Sequence of protein 1:
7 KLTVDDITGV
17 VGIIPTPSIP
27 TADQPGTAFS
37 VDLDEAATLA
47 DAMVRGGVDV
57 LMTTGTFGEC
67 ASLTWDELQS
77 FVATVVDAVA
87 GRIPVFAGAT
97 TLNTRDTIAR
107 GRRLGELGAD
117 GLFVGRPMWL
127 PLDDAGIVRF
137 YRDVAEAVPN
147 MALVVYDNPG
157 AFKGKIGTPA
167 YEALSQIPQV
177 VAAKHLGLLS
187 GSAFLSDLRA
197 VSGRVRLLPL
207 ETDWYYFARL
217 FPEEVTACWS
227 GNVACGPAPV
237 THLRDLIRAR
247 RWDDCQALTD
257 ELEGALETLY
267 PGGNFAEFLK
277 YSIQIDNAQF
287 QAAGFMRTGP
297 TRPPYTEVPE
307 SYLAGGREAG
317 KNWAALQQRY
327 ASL

Residue-level contacts at the interface:
Residue L128 in protein 2 is in contact with residue Y301 in protein 1 (closest heavy-atom distance 3.6 Å).
Residue K276 in protein 2 contacts residue P127 in protein 1 (closest heavy-atom distance 3.5 Å).
Residue T33 in protein 2 is in contact with residue R101 in protein 1 (closest heavy-atom distance 3.0 Å).
Residue R135 in protein 2 interacts with residue T302 in protein 1 (closest heavy-atom distance 3.6 Å).
Residue Y301 in protein 2 is in contact with residue L126 in protein 1 (closest heavy-atom distance 2.7 Å).
Residue A131 in protein 2 interacts with residue E303 in protein 1 (closest heavy-atom distance 3.7 Å).
Residue P31 in protein 2 is in contact with residue R101 in protein 1 (closest heavy-atom distance 3.5 Å).
Residue A157 in protein 2 interacts with residue K159 in protein 1 (closest heavy-atom distance 2.7 Å).
Residue L126 in protein 2 contacts residue S278 in protein 1 (closest heavy-atom distance 3.7 Å).
Residue C66 in protein 2 is in contact with residue W125 in protein 1 (closest heavy-atom distance 3.5 Å).
Residue P31 in protein 2 contacts residue D139 in protein 1 (closest heavy-atom distance 3.2 Å).
Residue P300 in protein 2 contacts residue T100 in protein 1 (closest heavy-atom distance 3.4 Å).
Residue G156 in protein 2 interacts with residue K159 in protein 1 (closest heavy-atom distance 3.2 Å).
Residue P123 in protein 2 contacts residue P300 in protein 1 (closest heavy-atom distance 3.6 Å).
Residue T100 in protein 2 is in contact with residue P300 in protein 1 (closest heavy-atom distance 3.3 Å).
Residue R101 in protein 2 is in contact with residue E73 in protein 1 (closest heavy-atom distance 2.7 Å).
Residue K159 in protein 2 is in contact with residue G156 in protein 1 (closest heavy-atom distance 3.0 Å).
Residue K159 in protein 2 interacts with residue A157 in protein 1 (closest heavy-atom distance 2.8 Å).
Residue A67 in protein 2 interacts with residue N99 in protein 1 (closest heavy-atom distance 3.0 Å).
Residue S68 in protein 2 is in contact with residue N99 in protein 1 (closest heavy-atom distance 3.4 Å).
Residue L98 in protein 2 contacts residue A67 in protein 1 (closest heavy-atom distance 3.5 Å).
Residue L128 in protein 2 is in contact with residue P300 in protein 1 (closest heavy-atom distance 3.4 Å).
Residue R101 in protein 2 contacts residue A34 in protein 1 (closest heavy-atom distance 3.7 Å).
Residue P300 in protein 2 interacts with residue P123 in protein 1 (closest heavy-atom distance 3.6 Å).
Residue P123 in protein 2 interacts with residue Y301 in protein 1 (closest heavy-atom distance 3.7 Å).
Residue Y301 in protein 2 is in contact with residue W125 in protein 1 (closest heavy-atom distance 3.4 Å).
Residue D129 in protein 2 contacts residue Y277 in protein 1 (closest heavy-atom distance 2.6 Å).
Residue E73 in protein 2 is in contact with residue R101 in protein 1 (closest heavy-atom distance 2.7 Å).
Residue L126 in protein 2 is in contact with residue T62 in protein 1 (closest heavy-atom distance 3.6 Å).
Residue A157 in protein 2 is in contact with residue W125 in protein 1 (closest heavy-atom distance 3.7 Å).
Residue R101 in protein 2 is in contact with residue S68 in protein 1 (closest heavy-atom distance 2.9 Å).
Residue R101 in protein 2 contacts residue R298 in protein 1 (closest heavy-atom distance 3.6 Å).
Residue T302 in protein 2 contacts residue R135 in protein 1 (closest heavy-atom distance 3.6 Å).
Residue A67 in protein 2 is in contact with residue W125 in protein 1 (closest heavy-atom distance 3.5 Å).
Residue L126 in protein 2 interacts with residue K276 in protein 1 (closest heavy-atom distance 3.6 Å).
Residue T96 in protein 2 is in contact with residue W125 in protein 1 (closest heavy-atom distance 3.6 Å).
Residue N99 in protein 2 interacts with residue A67 in protein 1 (closest heavy-atom distance 3.1 Å).
Residue L126 in protein 2 contacts residue L275 in protein 1 (closest heavy-atom distance 3.7 Å).
Residue W125 in protein 2 contacts residue Y301 in protein 1 (closest heavy-atom distance 3.4 Å).
Residue W125 in protein 2 is in contact with residue A157 in protein 1 (closest heavy-atom distance 3.6 Å).
Residue S68 in protein 2 contacts residue R101 in protein 1 (closest heavy-atom distance 3.2 Å).
Residue Y301 in protein 2 interacts with residue P123 in protein 1 (closest heavy-atom distance 3.6 Å).
Residue Y277 in protein 2 contacts residue D129 in protein 1 (closest heavy-atom distance 2.6 Å).
Residue Y301 in protein 2 is in contact with residue L128 in protein 1 (closest heavy-atom distance 3.6 Å).
Residue R101 in protein 2 contacts residue T33 in protein 1 (closest heavy-atom distance 3.0 Å).
Residue T62 in protein 2 interacts with residue W125 in protein 1 (closest heavy-atom distance 2.9 Å).
Residue P300 in protein 2 interacts with residue L128 in protein 1 (closest heavy-atom distance 3.4 Å).
Residue T62 in protein 2 is in contact with residue L126 in protein 1 (closest heavy-atom distance 3.6 Å).
Residue W125 in protein 2 is in contact with residue A67 in protein 1 (closest heavy-atom distance 3.6 Å).
Residue T100 in protein 2 is in contact with residue P299 in protein 1 (closest heavy-atom distance 3.6 Å).
Residue L126 in protein 2 interacts with residue Y301 in protein 1 (closest heavy-atom distance 2.6 Å).
Residue A67 in protein 2 contacts residue L98 in protein 1 (closest heavy-atom distance 3.6 Å).
Residue P299 in protein 2 is in contact with residue T100 in protein 1 (closest heavy-atom distance 3.4 Å).
Residue R135 in protein 2 interacts with residue E303 in protein 1 (closest heavy-atom distance 2.8 Å).
Residue E303 in protein 2 contacts residue R135 in protein 1 (closest heavy-atom distance 3.1 Å).
Residue D139 in protein 2 contacts residue P31 in protein 1 (closest heavy-atom distance 3.4 Å).
Residue R101 in protein 2 interacts with residue P31 in protein 1 (closest heavy-atom distance 3.2 Å).
Residue W125 in protein 2 is in contact with residue T62 in protein 1 (closest heavy-atom distance 2.7 Å).
Residue W125 in protein 2 interacts with residue T96 in protein 1 (closest heavy-atom distance 3.5 Å).
Residue N99 in protein 2 interacts with residue S68 in protein 1 (closest heavy-atom distance 3.4 Å).

Sequence of protein 2:
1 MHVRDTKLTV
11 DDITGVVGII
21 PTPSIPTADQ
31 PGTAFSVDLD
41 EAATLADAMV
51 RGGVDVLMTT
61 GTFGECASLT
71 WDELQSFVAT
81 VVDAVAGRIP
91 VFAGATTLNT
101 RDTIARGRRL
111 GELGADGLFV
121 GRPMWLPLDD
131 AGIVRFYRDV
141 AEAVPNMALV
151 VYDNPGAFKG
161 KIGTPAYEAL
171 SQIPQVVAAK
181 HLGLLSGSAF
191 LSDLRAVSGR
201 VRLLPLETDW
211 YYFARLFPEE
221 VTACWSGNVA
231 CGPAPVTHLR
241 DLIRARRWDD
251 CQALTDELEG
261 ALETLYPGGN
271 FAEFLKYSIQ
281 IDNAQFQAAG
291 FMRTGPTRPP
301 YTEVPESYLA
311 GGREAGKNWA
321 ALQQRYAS

These two protein chains interact to form a complex.